These two protein chains interact to form a complex.

Sequence of the first protein:
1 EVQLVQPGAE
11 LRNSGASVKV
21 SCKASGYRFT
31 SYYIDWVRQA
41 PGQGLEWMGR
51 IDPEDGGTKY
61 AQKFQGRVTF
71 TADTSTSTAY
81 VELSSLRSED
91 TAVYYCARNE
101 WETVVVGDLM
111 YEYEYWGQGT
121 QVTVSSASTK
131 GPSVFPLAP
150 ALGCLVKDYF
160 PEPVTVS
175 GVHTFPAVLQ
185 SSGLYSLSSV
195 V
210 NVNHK

Interface contacts:
Residue L121 in the second protein interacts with residue V106 in the first protein (closest heavy-atom distance 4.9 Å).
Residue L121 in the second protein interacts with residue L109 in the first protein (closest heavy-atom distance 3.8 Å).
Residue S119 in the second protein interacts with residue V104 in the first protein (closest heavy-atom distance 4.5 Å).
Residue R144 in the second protein interacts with residue W101 in the first protein (closest heavy-atom distance 4.0 Å).
Residue R124 in the second protein is in contact with residue M110 in the first protein (closest heavy-atom distance 3.1 Å).
Residue T143 in the second protein is in contact with residue V105 in the first protein (closest heavy-atom distance 4.1 Å).
Residue R144 in the second protein interacts with residue V105 in the first protein (closest heavy-atom distance 3.6 Å).
Residue A95 in the second protein is in contact with residue D108 in the first protein (closest heavy-atom distance 4.1 Å).
Residue R124 in the second protein is in contact with residue Y111 in the first protein (closest heavy-atom distance 3.5 Å).
Residue T143 in the second protein is in contact with residue V104 in the first protein (closest heavy-atom distance 3.8 Å).
Residue T143 in the second protein is in contact with residue E102 in the first protein (closest heavy-atom distance 4.7 Å).
Residue T146 in the second protein is in contact with residue W101 in the first protein (closest heavy-atom distance 3.4 Å).
Residue G120 in the second protein contacts residue Y111 in the first protein (closest heavy-atom distance 3.4 Å).
Residue Y118 in the second protein interacts with residue V105 in the first protein (closest heavy-atom distance 4.5 Å).
Residue R124 in the second protein contacts residue L109 in the first protein (closest heavy-atom distance 3.5 Å).
Residue L121 in the second protein is in contact with residue G107 in the first protein (closest heavy-atom distance 3.6 Å).
Residue G120 in the second protein interacts with residue V105 in the first protein (closest heavy-atom distance 4.0 Å).
Residue R144 in the second protein interacts with residue E102 in the first protein (closest heavy-atom distance 4.2 Å).
Residue A95 in the second protein interacts with residue L109 in the first protein (closest heavy-atom distance 4.5 Å).
Residue L121 in the second protein is in contact with residue D108 in the first protein (closest heavy-atom distance 4.0 Å).
Residue Y118 in the second protein is in contact with residue V104 in the first protein (closest heavy-atom distance 2.9 Å).
Residue T94 in the second protein contacts residue L109 in the first protein (closest heavy-atom distance 3.8 Å).
Residue L121 in the second protein is in contact with residue V105 in the first protein (closest heavy-atom distance 4.0 Å).
Residue S119 in the second protein interacts with residue V106 in the first protein (closest heavy-atom distance 4.8 Å).
Residue S119 in the second protein is in contact with residue V105 in the first protein (closest heavy-atom distance 2.6 Å).
Residue D168 in the second protein is in contact with residue E102 in the first protein (closest heavy-atom distance 4.7 Å).
Residue E123 in the second protein is in contact with residue Y111 in the first protein (closest heavy-atom distance 3.3 Å).
Residue G120 in the second protein contacts residue L109 in the first protein (closest heavy-atom distance 3.5 Å).

Sequence of the second protein:
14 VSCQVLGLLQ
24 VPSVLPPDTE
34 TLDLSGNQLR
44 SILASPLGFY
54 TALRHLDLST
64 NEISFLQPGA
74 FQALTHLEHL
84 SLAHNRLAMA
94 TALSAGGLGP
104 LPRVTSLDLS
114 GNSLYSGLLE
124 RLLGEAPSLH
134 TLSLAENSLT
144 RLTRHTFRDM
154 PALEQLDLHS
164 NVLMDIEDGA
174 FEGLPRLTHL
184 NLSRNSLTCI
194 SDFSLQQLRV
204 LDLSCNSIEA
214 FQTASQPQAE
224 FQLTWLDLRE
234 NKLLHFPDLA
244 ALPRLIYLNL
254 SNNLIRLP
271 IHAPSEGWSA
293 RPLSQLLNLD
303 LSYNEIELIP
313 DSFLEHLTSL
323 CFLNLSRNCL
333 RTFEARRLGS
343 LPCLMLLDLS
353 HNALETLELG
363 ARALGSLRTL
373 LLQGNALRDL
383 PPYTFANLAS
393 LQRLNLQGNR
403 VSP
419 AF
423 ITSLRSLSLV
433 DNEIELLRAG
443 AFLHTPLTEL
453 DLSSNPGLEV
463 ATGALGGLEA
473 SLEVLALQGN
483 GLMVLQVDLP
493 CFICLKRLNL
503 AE